Contacts between the two chains:
Residue N50 in protein 2 is in contact with residue Q325 in protein 1 (closest heavy-atom distance 3.3 Å).
Residue Y323 in protein 2 contacts residue Q325 in protein 1 (closest heavy-atom distance 3.7 Å).
Residue E55 in protein 2 interacts with residue R332 in protein 1 (closest heavy-atom distance 3.6 Å).
Residue S98 in protein 2 interacts with residue R294 in protein 1 (closest heavy-atom distance 3.7 Å).
Residue K54 in protein 2 is in contact with residue L20 in protein 1 (closest heavy-atom distance 3.7 Å).
Residue D100 in protein 2 interacts with residue I25 in protein 1 (closest heavy-atom distance 3.8 Å).
Residue W51 in protein 2 interacts with residue R332 in protein 1 (closest heavy-atom distance 3.9 Å).
Residue E53 in protein 2 is in contact with residue L20 in protein 1 (closest heavy-atom distance 4.1 Å).
Residue F81 in protein 2 interacts with residue Y249 in protein 1 (closest heavy-atom distance 3.6 Å).
Residue N50 in protein 2 is in contact with residue L329 in protein 1 (closest heavy-atom distance 3.5 Å).
Residue N50 in protein 2 interacts with residue F290 in protein 1 (closest heavy-atom distance 2.8 Å).
Residue E53 in protein 2 is in contact with residue S22 in protein 1 (closest heavy-atom distance 2.8 Å).
Residue F81 in protein 2 is in contact with residue K292 in protein 1 (closest heavy-atom distance 4.0 Å).
Residue V99 in protein 2 is in contact with residue S22 in protein 1 (closest heavy-atom distance 3.7 Å).
Residue G52 in protein 2 is in contact with residue R332 in protein 1 (closest heavy-atom distance 3.5 Å).
Residue H48 in protein 2 is in contact with residue P287 in protein 1 (closest heavy-atom distance 4.3 Å).
Residue E53 in protein 2 contacts residue E21 in protein 1 (closest heavy-atom distance 4.0 Å).
Residue V99 in protein 2 is in contact with residue L24 in protein 1 (closest heavy-atom distance 3.7 Å).
Residue S98 in protein 2 interacts with residue V26 in protein 1 (closest heavy-atom distance 3.8 Å).
Residue N50 in protein 2 is in contact with residue H328 in protein 1 (closest heavy-atom distance 3.4 Å).
Residue K80 in protein 2 contacts residue D250 in protein 1 (closest heavy-atom distance 2.5 Å).
Residue V99 in protein 2 interacts with residue K23 in protein 1 (closest heavy-atom distance 4.1 Å).
Residue P85 in protein 2 contacts residue I25 in protein 1 (closest heavy-atom distance 4.0 Å).
Residue Y323 in protein 2 is in contact with residue I283 in protein 1 (closest heavy-atom distance 4.2 Å).
Residue H48 in protein 2 interacts with residue Q325 in protein 1 (closest heavy-atom distance 3.5 Å).
Residue N50 in protein 2 contacts residue K289 in protein 1 (closest heavy-atom distance 3.7 Å).
Residue S98 in protein 2 interacts with residue D291 in protein 1 (closest heavy-atom distance 2.6 Å).
Residue H48 in protein 2 interacts with residue K289 in protein 1 (closest heavy-atom distance 3.6 Å).
Residue G52 in protein 2 contacts residue S22 in protein 1 (closest heavy-atom distance 3.4 Å).
Residue Y95 in protein 2 contacts residue D250 in protein 1 (closest heavy-atom distance 3.0 Å).
Residue S98 in protein 2 interacts with residue L24 in protein 1 (closest heavy-atom distance 3.2 Å).
Residue S98 in protein 2 interacts with residue K23 in protein 1 (closest heavy-atom distance 4.0 Å).
Residue E41 in protein 2 is in contact with residue K289 in protein 1 (closest heavy-atom distance 4.2 Å).
Residue N50 in protein 2 interacts with residue I288 in protein 1 (closest heavy-atom distance 2.9 Å).
Residue W51 in protein 2 is in contact with residue H328 in protein 1 (closest heavy-atom distance 3.6 Å).
Residue D45 in protein 2 contacts residue P282 in protein 1 (closest heavy-atom distance 3.1 Å).
Residue F285 in protein 2 interacts with residue I283 in protein 1 (closest heavy-atom distance 3.9 Å).
Residue P97 in protein 2 contacts residue D291 in protein 1 (closest heavy-atom distance 3.5 Å).
Residue I42 in protein 2 interacts with residue K289 in protein 1 (closest heavy-atom distance 4.1 Å).
Residue Y95 in protein 2 is in contact with residue Y249 in protein 1 (closest heavy-atom distance 3.5 Å).
Residue Q49 in protein 2 interacts with residue H328 in protein 1 (closest heavy-atom distance 3.1 Å).
Residue A322 in protein 2 interacts with residue Q325 in protein 1 (closest heavy-atom distance 3.4 Å).
Residue D57 in protein 2 interacts with residue L20 in protein 1 (closest heavy-atom distance 4.1 Å).
Residue I283 in protein 2 interacts with residue I283 in protein 1 (closest heavy-atom distance 3.9 Å).
Residue A322 in protein 2 contacts residue L324 in protein 1 (closest heavy-atom distance 3.9 Å).
Residue V99 in protein 2 is in contact with residue I25 in protein 1 (closest heavy-atom distance 4.0 Å).
Residue N50 in protein 2 is in contact with residue R332 in protein 1 (closest heavy-atom distance 2.9 Å).
Residue R284 in protein 2 interacts with residue I283 in protein 1 (closest heavy-atom distance 3.3 Å).
Residue S98 in protein 2 contacts residue I25 in protein 1 (closest heavy-atom distance 2.8 Å).
Residue H48 in protein 2 is in contact with residue F290 in protein 1 (closest heavy-atom distance 4.3 Å).
Residue Y323 in protein 2 interacts with residue L286 in protein 1 (closest heavy-atom distance 3.9 Å).
Residue P97 in protein 2 is in contact with residue V26 in protein 1 (closest heavy-atom distance 3.6 Å).
Residue P97 in protein 2 is in contact with residue I25 in protein 1 (closest heavy-atom distance 3.3 Å).
Residue P47 in protein 2 interacts with residue L286 in protein 1 (closest heavy-atom distance 3.8 Å).
Residue Y95 in protein 2 is in contact with residue D248 in protein 1 (closest heavy-atom distance 4.2 Å).
Residue L324 in protein 2 contacts residue L324 in protein 1 (closest heavy-atom distance 4.0 Å).
Residue R284 in protein 2 contacts residue P282 in protein 1 (closest heavy-atom distance 3.5 Å).
Residue Q49 in protein 2 contacts residue Q325 in protein 1 (closest heavy-atom distance 3.8 Å).
Residue E55 in protein 2 interacts with residue H328 in protein 1 (closest heavy-atom distance 3.9 Å).
Residue P97 in protein 2 is in contact with residue R294 in protein 1 (closest heavy-atom distance 4.0 Å).

Sequence of protein 1:
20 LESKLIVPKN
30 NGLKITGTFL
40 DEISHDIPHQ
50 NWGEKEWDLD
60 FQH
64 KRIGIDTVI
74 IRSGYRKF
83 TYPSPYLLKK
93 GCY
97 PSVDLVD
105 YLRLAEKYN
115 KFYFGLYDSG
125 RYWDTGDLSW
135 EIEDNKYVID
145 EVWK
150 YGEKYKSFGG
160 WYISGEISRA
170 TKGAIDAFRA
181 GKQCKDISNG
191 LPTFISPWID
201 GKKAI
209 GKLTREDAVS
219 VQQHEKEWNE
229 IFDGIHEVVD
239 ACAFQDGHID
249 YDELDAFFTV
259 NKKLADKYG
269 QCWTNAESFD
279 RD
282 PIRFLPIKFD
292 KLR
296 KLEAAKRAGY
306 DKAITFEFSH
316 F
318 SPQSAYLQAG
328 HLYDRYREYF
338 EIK

Sequence of protein 2:
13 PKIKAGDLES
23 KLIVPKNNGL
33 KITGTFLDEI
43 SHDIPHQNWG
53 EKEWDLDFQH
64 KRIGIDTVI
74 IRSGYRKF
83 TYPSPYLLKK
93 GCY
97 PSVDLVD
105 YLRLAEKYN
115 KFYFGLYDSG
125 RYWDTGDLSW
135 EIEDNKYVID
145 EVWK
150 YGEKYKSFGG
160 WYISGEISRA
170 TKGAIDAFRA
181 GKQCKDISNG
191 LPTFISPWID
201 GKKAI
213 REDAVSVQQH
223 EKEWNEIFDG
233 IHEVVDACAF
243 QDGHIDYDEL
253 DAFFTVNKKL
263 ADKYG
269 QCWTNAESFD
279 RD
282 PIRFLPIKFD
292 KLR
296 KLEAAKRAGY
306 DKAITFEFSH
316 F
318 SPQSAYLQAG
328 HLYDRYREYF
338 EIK

These two protein chains interact to form a complex.